Sequence of the second protein:
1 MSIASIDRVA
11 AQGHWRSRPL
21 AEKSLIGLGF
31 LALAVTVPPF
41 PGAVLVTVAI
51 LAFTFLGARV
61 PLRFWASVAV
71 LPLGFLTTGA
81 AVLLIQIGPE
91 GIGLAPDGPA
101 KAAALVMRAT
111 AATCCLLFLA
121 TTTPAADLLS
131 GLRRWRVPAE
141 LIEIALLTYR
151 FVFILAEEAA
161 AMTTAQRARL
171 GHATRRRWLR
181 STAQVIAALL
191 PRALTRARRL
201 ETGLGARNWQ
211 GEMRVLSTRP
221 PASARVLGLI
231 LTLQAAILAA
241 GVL

Sequence of the first protein:
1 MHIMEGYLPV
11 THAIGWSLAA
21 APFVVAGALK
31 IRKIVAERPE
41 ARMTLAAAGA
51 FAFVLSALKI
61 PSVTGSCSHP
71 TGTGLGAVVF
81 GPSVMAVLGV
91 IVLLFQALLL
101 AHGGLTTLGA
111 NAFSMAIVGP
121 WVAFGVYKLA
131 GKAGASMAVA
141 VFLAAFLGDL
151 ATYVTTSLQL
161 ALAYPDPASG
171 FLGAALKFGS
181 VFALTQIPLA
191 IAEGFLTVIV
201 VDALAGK

This data describes a binding interaction between two proteins.

Residue-level contacts at the interface:
Residue T36 in the second protein is in contact with residue V10 in the first protein (closest heavy-atom distance 3.5 Å).
Residue I87 in the second protein contacts residue D166 in the first protein (closest heavy-atom distance 2.8 Å).
Residue V35 in the second protein interacts with residue V10 in the first protein (closest heavy-atom distance 3.2 Å).
Residue E212 in the second protein contacts residue R42 in the first protein (closest heavy-atom distance 3.3 Å).
Residue T148 in the second protein contacts residue A50 in the first protein (closest heavy-atom distance 3.4 Å).
Residue A183 in the second protein is in contact with residue L196 in the first protein (closest heavy-atom distance 3.5 Å).
Residue L105 in the second protein interacts with residue Y7 in the first protein (closest heavy-atom distance 3.5 Å).
Residue F75 in the second protein is in contact with residue H2 in the first protein (closest heavy-atom distance 3.3 Å).
Residue I85 in the second protein contacts residue K177 in the first protein (closest heavy-atom distance 2.9 Å).
Residue Y149 in the second protein contacts residue F95 in the first protein (closest heavy-atom distance 3.5 Å).
Residue T182 in the second protein contacts residue K59 in the first protein (closest heavy-atom distance 3.3 Å).
Residue Q86 in the second protein contacts residue A168 in the first protein (closest heavy-atom distance 3.4 Å).
Residue F151 in the second protein contacts residue A50 in the first protein (closest heavy-atom distance 3.4 Å).
Residue A183 in the second protein interacts with residue V200 in the first protein (closest heavy-atom distance 3.2 Å).
Residue E201 in the second protein interacts with residue E40 in the first protein (closest heavy-atom distance 3.5 Å).
Residue I87 in the second protein interacts with residue S169 in the first protein (closest heavy-atom distance 2.6 Å).
Residue L147 in the second protein is in contact with residue A46 in the first protein (closest heavy-atom distance 3.5 Å).
Residue L141 in the second protein is in contact with residue A28 in the first protein (closest heavy-atom distance 3.6 Å).
Residue I87 in the second protein contacts residue A168 in the first protein (closest heavy-atom distance 3.2 Å).
Residue A145 in the second protein contacts residue F95 in the first protein (closest heavy-atom distance 3.4 Å).
Residue F151 in the second protein contacts residue A46 in the first protein (closest heavy-atom distance 3.5 Å).
Residue W178 in the second protein contacts residue P61 in the first protein (closest heavy-atom distance 3.6 Å).
Residue W178 in the second protein is in contact with residue K59 in the first protein (closest heavy-atom distance 3.3 Å).
Residue Q86 in the second protein interacts with residue K177 in the first protein (closest heavy-atom distance 3.0 Å).
Residue V152 in the second protein contacts residue V54 in the first protein (closest heavy-atom distance 3.6 Å).
Residue L116 in the second protein contacts residue E5 in the first protein (closest heavy-atom distance 3.4 Å).
Residue G79 in the second protein contacts residue Y7 in the first protein (closest heavy-atom distance 3.0 Å).
Residue A120 in the second protein interacts with residue L98 in the first protein (closest heavy-atom distance 3.6 Å).
Residue A187 in the second protein is in contact with residue L204 in the first protein (closest heavy-atom distance 3.3 Å).
Residue I186 in the second protein is in contact with residue V200 in the first protein (closest heavy-atom distance 3.5 Å).
Residue F75 in the second protein contacts residue Y7 in the first protein (closest heavy-atom distance 3.5 Å).
Residue E201 in the second protein interacts with residue M43 in the first protein (closest heavy-atom distance 3.5 Å).
Residue P191 in the second protein interacts with residue K207 in the first protein (closest heavy-atom distance 2.3 Å).
Residue F151 in the second protein contacts residue A47 in the first protein (closest heavy-atom distance 3.5 Å).
Residue R175 in the second protein contacts residue S62 in the first protein (closest heavy-atom distance 2.0 Å).
Residue A193 in the second protein is in contact with residue A47 in the first protein (closest heavy-atom distance 3.6 Å).
Residue A187 in the second protein interacts with residue K207 in the first protein (closest heavy-atom distance 3.1 Å).
Residue L190 in the second protein contacts residue F51 in the first protein (closest heavy-atom distance 3.4 Å).
Residue L105 in the second protein contacts residue Y164 in the first protein (closest heavy-atom distance 3.0 Å).
Residue F151 in the second protein interacts with residue M43 in the first protein (closest heavy-atom distance 3.5 Å).
Residue F75 in the second protein contacts residue M4 in the first protein (closest heavy-atom distance 3.2 Å).
Residue T182 in the second protein is in contact with residue I60 in the first protein (closest heavy-atom distance 3.6 Å).
Residue P138 in the second protein contacts residue R32 in the first protein (closest heavy-atom distance 3.5 Å).
Residue R108 in the second protein is in contact with residue P9 in the first protein (closest heavy-atom distance 3.4 Å).
Residue E143 in the second protein contacts residue R42 in the first protein (closest heavy-atom distance 3.1 Å).
Residue I6 in the second protein is in contact with residue L99 in the first protein (closest heavy-atom distance 3.3 Å).
Residue R108 in the second protein interacts with residue G6 in the first protein (closest heavy-atom distance 3.4 Å).
Residue A112 in the second protein is in contact with residue E5 in the first protein (closest heavy-atom distance 3.4 Å).
Residue T148 in the second protein is in contact with residue A46 in the first protein (closest heavy-atom distance 3.3 Å).
Residue L31 in the second protein interacts with residue E5 in the first protein (closest heavy-atom distance 3.5 Å).
Residue E140 in the second protein interacts with residue R32 in the first protein (closest heavy-atom distance 3.4 Å).
Residue L83 in the second protein is in contact with residue Y164 in the first protein (closest heavy-atom distance 3.6 Å).
Residue P72 in the second protein interacts with residue M4 in the first protein (closest heavy-atom distance 3.1 Å).
Residue I87 in the second protein contacts residue K177 in the first protein (closest heavy-atom distance 2.8 Å).
Residue R175 in the second protein is in contact with residue V63 in the first protein (closest heavy-atom distance 3.3 Å).
Residue A112 in the second protein interacts with residue G6 in the first protein (closest heavy-atom distance 3.6 Å).
Residue L179 in the second protein interacts with residue L196 in the first protein (closest heavy-atom distance 3.6 Å).
Residue I144 in the second protein interacts with residue L45 in the first protein (closest heavy-atom distance 3.6 Å).
Residue V35 in the second protein is in contact with residue L8 in the first protein (closest heavy-atom distance 3.4 Å).
Residue I186 in the second protein is in contact with residue F51 in the first protein (closest heavy-atom distance 3.2 Å).